Sequence of the second protein:
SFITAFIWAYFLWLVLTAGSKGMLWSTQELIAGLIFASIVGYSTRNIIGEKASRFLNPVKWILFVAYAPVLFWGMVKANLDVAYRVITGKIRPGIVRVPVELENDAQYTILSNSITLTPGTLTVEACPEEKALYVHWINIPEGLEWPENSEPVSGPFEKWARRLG

Interface contacts:
Residue T122 in the second protein interacts with residue H36 in the first protein (closest heavy-atom distance 2.8 Å).
Residue N114 in the second protein contacts residue P88 in the first protein (closest heavy-atom distance 4.2 Å).
Residue T119 in the second protein interacts with residue K40 in the first protein (closest heavy-atom distance 3.1 Å).
Residue V87 in the second protein interacts with residue F28 in the first protein (closest heavy-atom distance 4.1 Å).
Residue I96 in the second protein contacts residue P105 in the first protein (closest heavy-atom distance 3.7 Å).
Residue Y135 in the second protein interacts with residue K116 in the first protein (closest heavy-atom distance 2.9 Å).
Residue I96 in the second protein contacts residue Y113 in the first protein (closest heavy-atom distance 4.4 Å).
Residue G20 in the second protein contacts residue P67 in the first protein (closest heavy-atom distance 3.7 Å).
Residue N80 in the second protein contacts residue C41 in the first protein (closest heavy-atom distance 3.5 Å).
Residue I96 in the second protein contacts residue A112 in the first protein (closest heavy-atom distance 3.2 Å).
Residue R86 in the second protein is in contact with residue F28 in the first protein (closest heavy-atom distance 3.8 Å).
Residue I96 in the second protein interacts with residue D111 in the first protein (closest heavy-atom distance 3.7 Å).
Residue A79 in the second protein interacts with residue K40 in the first protein (closest heavy-atom distance 3.7 Å).
Residue I96 in the second protein is in contact with residue V110 in the first protein (closest heavy-atom distance 3.5 Å).
Residue P94 in the second protein interacts with residue V109 in the first protein (closest heavy-atom distance 3.3 Å).
Residue Y135 in the second protein interacts with residue Y113 in the first protein (closest heavy-atom distance 3.7 Å).
Residue G121 in the second protein interacts with residue H36 in the first protein (closest heavy-atom distance 3.6 Å).
Residue T124 in the second protein interacts with residue H92 in the first protein (closest heavy-atom distance 3.2 Å).
Residue E126 in the second protein interacts with residue K96 in the first protein (closest heavy-atom distance 3.2 Å).
Residue L123 in the second protein interacts with residue A95 in the first protein (closest heavy-atom distance 4.4 Å).
Residue E126 in the second protein contacts residue H92 in the first protein (closest heavy-atom distance 3.1 Å).
Residue P120 in the second protein contacts residue K40 in the first protein (closest heavy-atom distance 3.7 Å).
Residue N80 in the second protein is in contact with residue F44 in the first protein (closest heavy-atom distance 3.2 Å).
Residue L123 in the second protein interacts with residue L35 in the first protein (closest heavy-atom distance 4.2 Å).
Residue P94 in the second protein interacts with residue A108 in the first protein (closest heavy-atom distance 3.7 Å).
Residue E126 in the second protein contacts residue Y113 in the first protein (closest heavy-atom distance 3.3 Å).
Residue T89 in the second protein interacts with residue R27 in the first protein (closest heavy-atom distance 3.5 Å).
Residue I139 in the second protein interacts with residue H36 in the first protein (closest heavy-atom distance 3.4 Å).
Residue R93 in the second protein is in contact with residue V109 in the first protein (closest heavy-atom distance 3.9 Å).
Residue P94 in the second protein contacts residue R107 in the first protein (closest heavy-atom distance 3.6 Å).
Residue I141 in the second protein is in contact with residue V110 in the first protein (closest heavy-atom distance 3.8 Å).
Residue Y135 in the second protein contacts residue A112 in the first protein (closest heavy-atom distance 3.2 Å).
Residue W147 in the second protein is in contact with residue A112 in the first protein (closest heavy-atom distance 4.0 Å).
Residue R98 in the second protein interacts with residue A112 in the first protein (closest heavy-atom distance 4.1 Å).
Residue T117 in the second protein interacts with residue K40 in the first protein (closest heavy-atom distance 4.0 Å).
Residue V16 in the second protein is in contact with residue I74 in the first protein (closest heavy-atom distance 3.3 Å).
Residue M76 in the second protein is in contact with residue F44 in the first protein (closest heavy-atom distance 3.7 Å).
Residue M24 in the second protein is in contact with residue L70 in the first protein (closest heavy-atom distance 4.2 Å).
Residue V83 in the second protein contacts residue C41 in the first protein (closest heavy-atom distance 3.7 Å).
Residue G121 in the second protein is in contact with residue K40 in the first protein (closest heavy-atom distance 4.4 Å).
Residue N80 in the second protein contacts residue F17 in the first protein (closest heavy-atom distance 3.7 Å).
Residue V125 in the second protein is in contact with residue K96 in the first protein (closest heavy-atom distance 4.1 Å).
Residue L118 in the second protein is in contact with residue K40 in the first protein (closest heavy-atom distance 3.1 Å).
Residue V87 in the second protein contacts residue R27 in the first protein (closest heavy-atom distance 2.9 Å).
Residue N80 in the second protein interacts with residue K40 in the first protein (closest heavy-atom distance 2.9 Å).
Residue L118 in the second protein is in contact with residue P88 in the first protein (closest heavy-atom distance 4.1 Å).
Residue L123 in the second protein interacts with residue Y32 in the first protein (closest heavy-atom distance 4.4 Å).
Residue I92 in the second protein contacts residue T33 in the first protein (closest heavy-atom distance 4.4 Å).
Residue V125 in the second protein contacts residue H92 in the first protein (closest heavy-atom distance 3.8 Å).
Residue L17 in the second protein contacts residue H75 in the first protein (closest heavy-atom distance 2.9 Å).
Residue H137 in the second protein interacts with residue Y32 in the first protein (closest heavy-atom distance 3.5 Å).
Residue I139 in the second protein contacts residue T33 in the first protein (closest heavy-atom distance 4.4 Å).
Residue E146 in the second protein interacts with residue V110 in the first protein (closest heavy-atom distance 3.7 Å).
Residue V125 in the second protein contacts residue A95 in the first protein (closest heavy-atom distance 4.2 Å).
Residue T117 in the second protein contacts residue P88 in the first protein (closest heavy-atom distance 3.8 Å).
Residue G95 in the second protein interacts with residue V110 in the first protein (closest heavy-atom distance 3.6 Å).
Residue G23 in the second protein interacts with residue P67 in the first protein (closest heavy-atom distance 3.3 Å).
Residue A19 in the second protein is in contact with residue L70 in the first protein (closest heavy-atom distance 3.8 Å).
Residue N114 in the second protein is in contact with residue V89 in the first protein (closest heavy-atom distance 3.8 Å).
Residue A84 in the second protein interacts with residue L20 in the first protein (closest heavy-atom distance 3.8 Å).

Sequence of the first protein:
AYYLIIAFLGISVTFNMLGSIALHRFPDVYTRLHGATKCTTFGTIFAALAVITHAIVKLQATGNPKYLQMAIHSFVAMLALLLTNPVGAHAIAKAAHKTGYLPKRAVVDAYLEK

This data describes a binding interaction between two proteins.